Sequence of chain B:
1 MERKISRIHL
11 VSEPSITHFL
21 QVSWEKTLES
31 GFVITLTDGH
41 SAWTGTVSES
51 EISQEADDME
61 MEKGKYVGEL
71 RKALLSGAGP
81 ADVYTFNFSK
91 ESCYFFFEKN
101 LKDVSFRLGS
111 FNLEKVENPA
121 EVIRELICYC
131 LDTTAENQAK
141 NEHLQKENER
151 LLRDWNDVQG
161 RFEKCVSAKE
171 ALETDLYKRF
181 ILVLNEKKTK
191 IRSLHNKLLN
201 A

Residue-level contacts at the interface:
Residue L126 in chain A contacts residue L184 in chain B (closest heavy-atom distance 4.0 Å).
Residue F130 in chain A contacts residue F180 in chain B (closest heavy-atom distance 3.8 Å).
Residue L126 in chain A interacts with residue Y177 in chain B (closest heavy-atom distance 3.3 Å).
Residue K127 in chain A contacts residue Y177 in chain B (closest heavy-atom distance 3.8 Å).
Residue R154 in chain A contacts residue K187 in chain B (closest heavy-atom distance 4.2 Å).
Residue S116 in chain A interacts with residue K188 in chain B (closest heavy-atom distance 2.6 Å).
Residue S160 in chain A is in contact with residue R179 in chain B (closest heavy-atom distance 3.8 Å).
Residue Y117 in chain A interacts with residue R192 in chain B (closest heavy-atom distance 5.0 Å).
Residue D122 in chain A is in contact with residue I181 in chain B (closest heavy-atom distance 3.4 Å).
Residue E196 in chain A contacts residue R161 in chain B (closest heavy-atom distance 2.6 Å).
Residue S163 in chain A is in contact with residue R179 in chain B (closest heavy-atom distance 4.9 Å).
Residue F199 in chain A interacts with residue C165 in chain B (closest heavy-atom distance 3.0 Å).
Residue T121 in chain A interacts with residue L184 in chain B (closest heavy-atom distance 4.4 Å).
Residue K127 in chain A interacts with residue T174 in chain B (closest heavy-atom distance 4.8 Å).
Residue L123 in chain A contacts residue I181 in chain B (closest heavy-atom distance 3.5 Å).
Residue K127 in chain A is in contact with residue E173 in chain B (closest heavy-atom distance 4.4 Å).
Residue W157 in chain A is in contact with residue F180 in chain B (closest heavy-atom distance 4.1 Å).
Residue T121 in chain A interacts with residue I181 in chain B (closest heavy-atom distance 4.4 Å).
Residue H200 in chain A interacts with residue C165 in chain B (closest heavy-atom distance 4.2 Å).
Residue Y117 in chain A interacts with residue I191 in chain B (closest heavy-atom distance 3.8 Å).
Residue E152 in chain A interacts with residue R179 in chain B (closest heavy-atom distance 4.6 Å).
Residue L162 in chain A interacts with residue A168 in chain B (closest heavy-atom distance 4.0 Å).
Residue F118 in chain A contacts residue R192 in chain B (closest heavy-atom distance 3.0 Å).
Residue Y117 in chain A is in contact with residue K188 in chain B (closest heavy-atom distance 3.4 Å).
Residue L162 in chain A contacts residue K169 in chain B (closest heavy-atom distance 4.7 Å).
Residue D120 in chain A interacts with residue N185 in chain B (closest heavy-atom distance 3.4 Å).
Residue I250 in chain A contacts residue R161 in chain B (closest heavy-atom distance 3.5 Å).
Residue W157 in chain A interacts with residue V183 in chain B (closest heavy-atom distance 3.6 Å).
Residue R189 in chain A contacts residue D157 in chain B (closest heavy-atom distance 3.0 Å).
Residue D115 in chain A interacts with residue L184 in chain B (closest heavy-atom distance 4.5 Å).
Residue F118 in chain A is in contact with residue K188 in chain B (closest heavy-atom distance 4.5 Å).
Residue Y155 in chain A interacts with residue V183 in chain B (closest heavy-atom distance 3.6 Å).
Residue I119 in chain A interacts with residue N185 in chain B (closest heavy-atom distance 4.9 Å).
Residue T121 in chain A interacts with residue K188 in chain B (closest heavy-atom distance 3.5 Å).
Residue R189 in chain A is in contact with residue R153 in chain B (closest heavy-atom distance 4.6 Å).
Residue Y155 in chain A contacts residue E186 in chain B (closest heavy-atom distance 4.3 Å).
Residue L126 in chain A interacts with residue I181 in chain B (closest heavy-atom distance 4.3 Å).
Residue T121 in chain A interacts with residue N185 in chain B (closest heavy-atom distance 3.1 Å).
Residue T247 in chain A interacts with residue R161 in chain B (closest heavy-atom distance 4.0 Å).
Residue D115 in chain A interacts with residue K188 in chain B (closest heavy-atom distance 2.4 Å).
Residue L123 in chain A interacts with residue Y177 in chain B (closest heavy-atom distance 3.5 Å).
Residue R189 in chain A contacts residue D154 in chain B (closest heavy-atom distance 3.1 Å).
Residue Y155 in chain A interacts with residue K187 in chain B (closest heavy-atom distance 4.1 Å).
Residue F199 in chain A is in contact with residue K169 in chain B (closest heavy-atom distance 3.9 Å).
Residue F118 in chain A contacts residue I191 in chain B (closest heavy-atom distance 3.8 Å).
Residue F199 in chain A interacts with residue V166 in chain B (closest heavy-atom distance 5.0 Å).
Residue D120 in chain A interacts with residue K188 in chain B (closest heavy-atom distance 4.1 Å).
Residue F199 in chain A contacts residue A168 in chain B (closest heavy-atom distance 4.1 Å).
Residue L126 in chain A contacts residue F180 in chain B (closest heavy-atom distance 4.4 Å).
Residue L162 in chain A contacts residue L172 in chain B (closest heavy-atom distance 4.4 Å).
Residue W157 in chain A is in contact with residue R179 in chain B (closest heavy-atom distance 3.6 Å).
Residue F130 in chain A contacts residue Y177 in chain B (closest heavy-atom distance 3.3 Å).
Residue I192 in chain A interacts with residue V158 in chain B (closest heavy-atom distance 3.6 Å).
Residue Q125 in chain A is in contact with residue K188 in chain B (closest heavy-atom distance 4.5 Å).
Residue F118 in chain A contacts residue H195 in chain B (closest heavy-atom distance 3.6 Å).
Residue D251 in chain A is in contact with residue R161 in chain B (closest heavy-atom distance 3.1 Å).
Residue I119 in chain A is in contact with residue K188 in chain B (closest heavy-atom distance 2.8 Å).
Residue D120 in chain A is in contact with residue R192 in chain B (closest heavy-atom distance 3.0 Å).
Residue I119 in chain A contacts residue R192 in chain B (closest heavy-atom distance 4.2 Å).

Sequence of chain A:
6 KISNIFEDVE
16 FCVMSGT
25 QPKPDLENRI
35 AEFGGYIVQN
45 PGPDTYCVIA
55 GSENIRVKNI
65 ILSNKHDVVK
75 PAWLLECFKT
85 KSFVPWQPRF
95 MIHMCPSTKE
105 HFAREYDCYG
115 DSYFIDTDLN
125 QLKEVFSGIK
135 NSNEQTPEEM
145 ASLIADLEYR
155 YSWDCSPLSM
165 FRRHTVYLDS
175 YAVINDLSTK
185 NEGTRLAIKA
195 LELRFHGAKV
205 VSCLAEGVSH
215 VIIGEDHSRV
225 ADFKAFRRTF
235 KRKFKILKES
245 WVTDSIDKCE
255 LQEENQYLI

The following describes two proteins that form a bound complex.